This data describes a binding interaction between two proteins.

Residue-level contacts at the interface:
Residue K267 in the first protein interacts with residue N18 in the second protein (closest heavy-atom distance 3.1 Å).
Residue R157 in the first protein contacts residue Q11 in the second protein (closest heavy-atom distance 3.2 Å).
Residue Y196 in the first protein is in contact with residue Q11 in the second protein (closest heavy-atom distance 3.5 Å).
Residue D189 in the first protein contacts residue R12 in the second protein (closest heavy-atom distance 2.9 Å).
Residue N154 in the first protein is in contact with residue R12 in the second protein (closest heavy-atom distance 3.0 Å).
Residue S153 in the first protein interacts with residue R12 in the second protein (closest heavy-atom distance 3.1 Å).
Residue W192 in the first protein contacts residue R12 in the second protein (closest heavy-atom distance 3.7 Å).
Residue Q404 in the first protein interacts with residue M36 in the second protein (closest heavy-atom distance 3.6 Å).
Residue W192 in the first protein contacts residue I10 in the second protein (closest heavy-atom distance 3.6 Å).
Residue N280 in the first protein interacts with residue K3 in the second protein (closest heavy-atom distance 2.6 Å).
Residue R157 in the first protein is in contact with residue E13 in the second protein (closest heavy-atom distance 3.1 Å).
Residue N355 in the first protein is in contact with residue T28 in the second protein (closest heavy-atom distance 3.4 Å).
Residue T241 in the first protein contacts residue K3 in the second protein (closest heavy-atom distance 3.2 Å).
Residue N154 in the first protein interacts with residue E13 in the second protein (closest heavy-atom distance 3.4 Å).
Residue Q404 in the first protein is in contact with residue A31 in the second protein (closest heavy-atom distance 3.2 Å).
Residue N269 in the first protein interacts with residue S17 in the second protein (closest heavy-atom distance 3.6 Å).
Residue K267 in the first protein interacts with residue S17 in the second protein (closest heavy-atom distance 3.7 Å).
Residue E315 in the first protein is in contact with residue R4 in the second protein (closest heavy-atom distance 2.7 Å).
Residue N269 in the first protein interacts with residue D16 in the second protein (closest heavy-atom distance 3.1 Å).
Residue G242 in the first protein is in contact with residue K3 in the second protein (closest heavy-atom distance 3.3 Å).
Residue A353 in the first protein is in contact with residue T28 in the second protein (closest heavy-atom distance 3.4 Å).
Residue T241 in the first protein interacts with residue R4 in the second protein (closest heavy-atom distance 3.3 Å).
Residue N280 in the first protein is in contact with residue R4 in the second protein (closest heavy-atom distance 2.9 Å).
Residue W150 in the first protein contacts residue R12 in the second protein (closest heavy-atom distance 3.3 Å).
Residue I418 in the first protein is in contact with residue A42 in the second protein (closest heavy-atom distance 3.7 Å).
Residue E406 in the first protein is in contact with residue R39 in the second protein (closest heavy-atom distance 3.6 Å).
Residue Y196 in the first protein interacts with residue R12 in the second protein (closest heavy-atom distance 3.1 Å).
Residue Y415 in the first protein is in contact with residue K40 in the second protein (closest heavy-atom distance 2.8 Å).
Residue K159 in the first protein interacts with residue V5 in the second protein (closest heavy-atom distance 3.5 Å).
Residue F422 in the first protein contacts residue P44 in the second protein (closest heavy-atom distance 2.5 Å).
Residue W276 in the first protein is in contact with residue R4 in the second protein (closest heavy-atom distance 3.1 Å).
Residue D199 in the first protein contacts residue Q9 in the second protein (closest heavy-atom distance 3.0 Å).
Residue A283 in the first protein is in contact with residue A2 in the second protein (closest heavy-atom distance 3.7 Å).
Residue E397 in the first protein contacts residue R46 in the second protein (closest heavy-atom distance 3.3 Å).
Residue Q403 in the first protein is in contact with residue I41 in the second protein (closest heavy-atom distance 3.6 Å).
Residue R234 in the first protein interacts with residue Q9 in the second protein (closest heavy-atom distance 3.6 Å).
Residue Y196 in the first protein contacts residue I10 in the second protein (closest heavy-atom distance 3.5 Å).
Residue W276 in the first protein interacts with residue A6 in the second protein (closest heavy-atom distance 3.5 Å).
Residue N269 in the first protein interacts with residue Y15 in the second protein (closest heavy-atom distance 3.0 Å).
Residue R234 in the first protein contacts residue A8 in the second protein (closest heavy-atom distance 2.5 Å).
Residue S279 in the first protein is in contact with residue R4 in the second protein (closest heavy-atom distance 3.2 Å).
Residue Y415 in the first protein is in contact with residue A42 in the second protein (closest heavy-atom distance 3.3 Å).
Residue E406 in the first protein is in contact with residue K29 in the second protein (closest heavy-atom distance 3.4 Å).
Residue Q403 in the first protein interacts with residue R39 in the second protein (closest heavy-atom distance 3.0 Å).
Residue Y411 in the first protein interacts with residue K40 in the second protein (closest heavy-atom distance 2.6 Å).
Residue Q404 in the first protein contacts residue V30 in the second protein (closest heavy-atom distance 3.6 Å).
Residue W192 in the first protein interacts with residue Q11 in the second protein (closest heavy-atom distance 3.5 Å).
Residue T247 in the first protein is in contact with residue K3 in the second protein (closest heavy-atom distance 3.1 Å).
Residue N405 in the first protein contacts residue R39 in the second protein (closest heavy-atom distance 3.3 Å).
Residue Y196 in the first protein is in contact with residue Q9 in the second protein (closest heavy-atom distance 3.4 Å).
Residue Y411 in the first protein contacts residue R39 in the second protein (closest heavy-atom distance 3.4 Å).
Residue E406 in the first protein is in contact with residue V30 in the second protein (closest heavy-atom distance 3.1 Å).
Residue Q403 in the first protein interacts with residue A42 in the second protein (closest heavy-atom distance 3.1 Å).
Residue T230 in the first protein interacts with residue Y15 in the second protein (closest heavy-atom distance 3.5 Å).
Residue V240 in the first protein is in contact with residue K3 in the second protein (closest heavy-atom distance 2.6 Å).
Residue R234 in the first protein contacts residue I10 in the second protein (closest heavy-atom distance 3.4 Å).
Residue D408 in the first protein interacts with residue R39 in the second protein (closest heavy-atom distance 2.6 Å).
Residue R234 in the first protein contacts residue A6 in the second protein (closest heavy-atom distance 3.1 Å).
Residue W318 in the first protein is in contact with residue R4 in the second protein (closest heavy-atom distance 3.0 Å).
Residue G158 in the first protein is in contact with residue Q9 in the second protein (closest heavy-atom distance 3.1 Å).

Sequence of the second protein:
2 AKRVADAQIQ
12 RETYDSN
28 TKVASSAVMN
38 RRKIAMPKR

Sequence of the first protein:
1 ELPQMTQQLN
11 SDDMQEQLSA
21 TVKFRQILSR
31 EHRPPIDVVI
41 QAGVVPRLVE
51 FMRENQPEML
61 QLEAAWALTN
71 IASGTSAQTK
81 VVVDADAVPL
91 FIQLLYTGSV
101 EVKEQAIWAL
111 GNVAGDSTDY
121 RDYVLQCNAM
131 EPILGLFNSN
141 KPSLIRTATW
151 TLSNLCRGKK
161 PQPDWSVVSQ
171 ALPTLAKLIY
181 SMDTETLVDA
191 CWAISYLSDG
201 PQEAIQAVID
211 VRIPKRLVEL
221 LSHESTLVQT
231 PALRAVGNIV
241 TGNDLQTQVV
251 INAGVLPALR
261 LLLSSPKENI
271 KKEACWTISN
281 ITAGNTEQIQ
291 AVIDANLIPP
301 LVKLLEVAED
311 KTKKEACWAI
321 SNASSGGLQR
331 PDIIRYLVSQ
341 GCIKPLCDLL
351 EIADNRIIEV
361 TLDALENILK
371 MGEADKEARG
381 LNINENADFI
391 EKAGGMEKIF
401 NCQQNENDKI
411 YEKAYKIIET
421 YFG